Contacts between the two chains:
Residue T28 in chain A is in contact with residue F16 in chain B (closest heavy-atom distance 3.7 Å).
Residue E48 in chain A interacts with residue E18 in chain B (closest heavy-atom distance 4.6 Å).
Residue T28 in chain A interacts with residue V14 in chain B (closest heavy-atom distance 4.3 Å).
Residue K27 in chain A interacts with residue F25 in chain B (closest heavy-atom distance 2.5 Å).
Residue Y25 in chain A is in contact with residue E18 in chain B (closest heavy-atom distance 3.3 Å).
Residue E5 in chain A contacts residue R29 in chain B (closest heavy-atom distance 2.9 Å).
Residue V7 in chain A interacts with residue F26 in chain B (closest heavy-atom distance 3.8 Å).
Residue H36 in chain A interacts with residue A9 in chain B (closest heavy-atom distance 3.3 Å).
Residue R24 in chain A interacts with residue E18 in chain B (closest heavy-atom distance 2.8 Å).
Residue S29 in chain A interacts with residue T15 in chain B (closest heavy-atom distance 4.5 Å).
Residue Y25 in chain A interacts with residue Q20 in chain B (closest heavy-atom distance 3.6 Å).
Residue K27 in chain A contacts residue R17 in chain B (closest heavy-atom distance 2.8 Å).
Residue Y25 in chain A contacts residue A21 in chain B (closest heavy-atom distance 3.6 Å).
Residue K27 in chain A interacts with residue T15 in chain B (closest heavy-atom distance 4.0 Å).
Residue I26 in chain A contacts residue R17 in chain B (closest heavy-atom distance 3.2 Å).
Residue V43 in chain A contacts residue T5 in chain B (closest heavy-atom distance 4.2 Å).
Residue K39 in chain A interacts with residue T8 in chain B (closest heavy-atom distance 2.8 Å).
Residue Y25 in chain A interacts with residue A22 in chain B (closest heavy-atom distance 3.7 Å).
Residue H36 in chain A contacts residue I7 in chain B (closest heavy-atom distance 3.4 Å).
Residue I26 in chain A contacts residue F26 in chain B (closest heavy-atom distance 3.7 Å).
Residue Y40 in chain A interacts with residue I7 in chain B (closest heavy-atom distance 3.9 Å).
Residue L6 in chain A is in contact with residue F26 in chain B (closest heavy-atom distance 3.4 Å).
Residue H36 in chain A is in contact with residue T8 in chain B (closest heavy-atom distance 4.1 Å).
Residue K101 in chain A contacts residue R29 in chain B (closest heavy-atom distance 3.4 Å).
Residue I26 in chain A contacts residue E18 in chain B (closest heavy-atom distance 3.9 Å).
Residue I26 in chain A contacts residue F25 in chain B (closest heavy-atom distance 4.1 Å).
Residue N100 in chain A interacts with residue R27 in chain B (closest heavy-atom distance 3.9 Å).
Residue A32 in chain A contacts residue V14 in chain B (closest heavy-atom distance 4.0 Å).
Residue R24 in chain A interacts with residue A19 in chain B (closest heavy-atom distance 4.4 Å).
Residue Y40 in chain A contacts residue E18 in chain B (closest heavy-atom distance 2.5 Å).
Residue Y40 in chain A contacts residue T3 in chain B (closest heavy-atom distance 4.1 Å).
Residue E3 in chain A interacts with residue R17 in chain B (closest heavy-atom distance 3.6 Å).
Residue E5 in chain A is in contact with residue F26 in chain B (closest heavy-atom distance 3.4 Å).
Residue V43 in chain A contacts residue I7 in chain B (closest heavy-atom distance 3.8 Å).
Residue P102 in chain A contacts residue R29 in chain B (closest heavy-atom distance 3.6 Å).
Residue E5 in chain A contacts residue R27 in chain B (closest heavy-atom distance 2.8 Å).
Residue R44 in chain A interacts with residue T3 in chain B (closest heavy-atom distance 3.6 Å).
Residue K27 in chain A is in contact with residue R27 in chain B (closest heavy-atom distance 4.5 Å).
Residue D35 in chain A is in contact with residue N10 in chain B (closest heavy-atom distance 3.8 Å).
Residue Y25 in chain A interacts with residue F25 in chain B (closest heavy-atom distance 3.4 Å).
Residue Y25 in chain A contacts residue F26 in chain B (closest heavy-atom distance 3.7 Å).
Residue I26 in chain A is in contact with residue F16 in chain B (closest heavy-atom distance 4.0 Å).
Residue K27 in chain A interacts with residue F26 in chain B (closest heavy-atom distance 3.9 Å).
Residue D35 in chain A contacts residue A9 in chain B (closest heavy-atom distance 4.4 Å).
Residue R44 in chain A contacts residue T5 in chain B (closest heavy-atom distance 2.7 Å).
Residue Q22 in chain A is in contact with residue Q20 in chain B (closest heavy-atom distance 3.3 Å).
Residue P102 in chain A contacts residue F26 in chain B (closest heavy-atom distance 3.6 Å).
Residue R44 in chain A interacts with residue E18 in chain B (closest heavy-atom distance 3.9 Å).
Residue Y25 in chain A is in contact with residue R17 in chain B (closest heavy-atom distance 3.8 Å).
Residue Y25 in chain A interacts with residue A19 in chain B (closest heavy-atom distance 2.9 Å).
Residue L37 in chain A interacts with residue F16 in chain B (closest heavy-atom distance 3.6 Å).
Residue K27 in chain A is in contact with residue F16 in chain B (closest heavy-atom distance 3.8 Å).
Residue H36 in chain A contacts residue F16 in chain B (closest heavy-atom distance 3.5 Å).
Residue K39 in chain A interacts with residue I7 in chain B (closest heavy-atom distance 3.8 Å).
Residue Y40 in chain A is in contact with residue F16 in chain B (closest heavy-atom distance 3.7 Å).
Residue T28 in chain A interacts with residue T15 in chain B (closest heavy-atom distance 2.8 Å).
Residue H36 in chain A is in contact with residue I12 in chain B (closest heavy-atom distance 2.8 Å).
Residue N100 in chain A interacts with residue R29 in chain B (closest heavy-atom distance 3.0 Å).
Residue H36 in chain A is in contact with residue V14 in chain B (closest heavy-atom distance 3.7 Å).
Residue Y40 in chain A interacts with residue T5 in chain B (closest heavy-atom distance 3.6 Å).

This data describes a binding interaction between two proteins.

Sequence of chain B:
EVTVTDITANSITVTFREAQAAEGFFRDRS

Sequence of chain A:
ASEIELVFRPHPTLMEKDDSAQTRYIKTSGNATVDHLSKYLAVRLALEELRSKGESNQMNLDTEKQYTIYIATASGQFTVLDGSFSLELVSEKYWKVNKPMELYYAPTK